Sequence of chain B:
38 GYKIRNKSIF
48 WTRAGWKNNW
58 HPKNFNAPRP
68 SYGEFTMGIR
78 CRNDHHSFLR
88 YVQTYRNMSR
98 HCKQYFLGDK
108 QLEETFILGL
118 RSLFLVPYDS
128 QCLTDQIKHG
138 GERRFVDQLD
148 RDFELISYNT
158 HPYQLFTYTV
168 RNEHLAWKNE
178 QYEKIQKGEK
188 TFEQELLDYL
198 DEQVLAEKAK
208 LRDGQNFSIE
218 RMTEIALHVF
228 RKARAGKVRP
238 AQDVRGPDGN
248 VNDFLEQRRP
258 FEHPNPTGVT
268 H

This data describes a binding interaction between two proteins.

Sequence of chain A:
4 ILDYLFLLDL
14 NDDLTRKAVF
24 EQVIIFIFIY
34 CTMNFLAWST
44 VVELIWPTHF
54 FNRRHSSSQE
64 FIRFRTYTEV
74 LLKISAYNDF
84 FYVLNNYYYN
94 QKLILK

Interface contacts:
Residue R168 in chain B is in contact with residue S78 in chain A (closest heavy-atom distance 3.5 Å).
Residue A223 in chain B contacts residue L87 in chain A (closest heavy-atom distance 4.0 Å).
Residue V167 in chain B interacts with residue A79 in chain A (closest heavy-atom distance 3.8 Å).
Residue K54 in chain B interacts with residue F64 in chain A (closest heavy-atom distance 3.7 Å).
Residue V201 in chain B is in contact with residue Y90 in chain A (closest heavy-atom distance 3.4 Å).
Residue G116 in chain B contacts residue V73 in chain A (closest heavy-atom distance 4.0 Å).
Residue E190 in chain B contacts residue D82 in chain A (closest heavy-atom distance 3.2 Å).
Residue D198 in chain B is in contact with residue Q94 in chain A (closest heavy-atom distance 3.2 Å).
Residue L193 in chain B interacts with residue F83 in chain A (closest heavy-atom distance 4.0 Å).
Residue Q128 in chain B contacts residue F64 in chain A (closest heavy-atom distance 3.4 Å).
Residue L117 in chain B contacts residue Y70 in chain A (closest heavy-atom distance 4.0 Å).
Residue K234 in chain B contacts residue D82 in chain A (closest heavy-atom distance 3.4 Å).
Residue H171 in chain B is in contact with residue S78 in chain A (closest heavy-atom distance 3.2 Å).
Residue M219 in chain B is in contact with residue K95 in chain A (closest heavy-atom distance 3.8 Å).
Residue L109 in chain B is in contact with residue L74 in chain A (closest heavy-atom distance 4.2 Å).
Residue S119 in chain B contacts residue T69 in chain A (closest heavy-atom distance 3.7 Å).
Residue H171 in chain B is in contact with residue Y80 in chain A (closest heavy-atom distance 3.4 Å).
Residue T112 in chain B is in contact with residue L74 in chain A (closest heavy-atom distance 3.7 Å).
Residue T164 in chain B interacts with residue L74 in chain A (closest heavy-atom distance 4.1 Å).
Residue L194 in chain B is in contact with residue V86 in chain A (closest heavy-atom distance 3.6 Å).
Residue F163 in chain B is in contact with residue L75 in chain A (closest heavy-atom distance 3.5 Å).
Residue V167 in chain B is in contact with residue L74 in chain A (closest heavy-atom distance 4.1 Å).
Residue L194 in chain B contacts residue N89 in chain A (closest heavy-atom distance 4.1 Å).
Residue T112 in chain B contacts residue V73 in chain A (closest heavy-atom distance 3.7 Å).
Residue F163 in chain B contacts residue T71 in chain A (closest heavy-atom distance 4.1 Å).
Residue E190 in chain B interacts with residue Y85 in chain A (closest heavy-atom distance 4.0 Å).
Residue T112 in chain B interacts with residue I77 in chain A (closest heavy-atom distance 3.4 Å).
Residue F189 in chain B interacts with residue D82 in chain A (closest heavy-atom distance 3.2 Å).
Residue A230 in chain B is in contact with residue F83 in chain A (closest heavy-atom distance 4.1 Å).
Residue W174 in chain B interacts with residue D82 in chain A (closest heavy-atom distance 4.1 Å).
Residue T220 in chain B interacts with residue Y91 in chain A (closest heavy-atom distance 2.2 Å).
Residue L115 in chain B interacts with residue V73 in chain A (closest heavy-atom distance 4.0 Å).
Residue K175 in chain B is in contact with residue Y80 in chain A (closest heavy-atom distance 3.2 Å).
Residue Y160 in chain B interacts with residue T71 in chain A (closest heavy-atom distance 4.0 Å).
Residue F113 in chain B is in contact with residue Y70 in chain A (closest heavy-atom distance 3.5 Å).
Residue F227 in chain B is in contact with residue F83 in chain A (closest heavy-atom distance 3.7 Å).
Residue F227 in chain B contacts residue V86 in chain A (closest heavy-atom distance 4.1 Å).
Residue E190 in chain B contacts residue V86 in chain A (closest heavy-atom distance 3.9 Å).
Residue A223 in chain B interacts with residue Y90 in chain A (closest heavy-atom distance 4.0 Å).
Residue L197 in chain B contacts residue V86 in chain A (closest heavy-atom distance 3.8 Å).
Residue W174 in chain B is in contact with residue N81 in chain A (closest heavy-atom distance 3.9 Å).
Residue M219 in chain B interacts with residue Y91 in chain A (closest heavy-atom distance 4.1 Å).
Residue Y160 in chain B contacts residue Y70 in chain A (closest heavy-atom distance 3.8 Å).
Residue W174 in chain B contacts residue Y80 in chain A (closest heavy-atom distance 3.5 Å).
Residue L194 in chain B interacts with residue Y90 in chain A (closest heavy-atom distance 3.9 Å).
Residue V201 in chain B contacts residue Q94 in chain A (closest heavy-atom distance 3.7 Å).
Residue I222 in chain B is in contact with residue Y90 in chain A (closest heavy-atom distance 4.1 Å).
Residue I216 in chain B contacts residue K95 in chain A (closest heavy-atom distance 3.7 Å).
Residue L193 in chain B contacts residue V86 in chain A (closest heavy-atom distance 4.1 Å).
Residue L197 in chain B contacts residue Y90 in chain A (closest heavy-atom distance 3.7 Å).
Residue I216 in chain B is in contact with residue Y91 in chain A (closest heavy-atom distance 3.5 Å).
Residue S119 in chain B interacts with residue R68 in chain A (closest heavy-atom distance 3.2 Å).
Residue T164 in chain B interacts with residue Y70 in chain A (closest heavy-atom distance 2.8 Å).
Residue M219 in chain B interacts with residue Q94 in chain A (closest heavy-atom distance 3.5 Å).
Residue R231 in chain B interacts with residue F83 in chain A (closest heavy-atom distance 3.6 Å).
Residue M219 in chain B contacts residue Y90 in chain A (closest heavy-atom distance 3.0 Å).
Residue S119 in chain B is in contact with residue Y70 in chain A (closest heavy-atom distance 3.6 Å).
Residue G116 in chain B interacts with residue Y70 in chain A (closest heavy-atom distance 3.4 Å).
Residue D126 in chain B is in contact with residue F67 in chain A (closest heavy-atom distance 3.5 Å).
Residue V167 in chain B is in contact with residue S78 in chain A (closest heavy-atom distance 3.4 Å).